Sequence of the first protein:
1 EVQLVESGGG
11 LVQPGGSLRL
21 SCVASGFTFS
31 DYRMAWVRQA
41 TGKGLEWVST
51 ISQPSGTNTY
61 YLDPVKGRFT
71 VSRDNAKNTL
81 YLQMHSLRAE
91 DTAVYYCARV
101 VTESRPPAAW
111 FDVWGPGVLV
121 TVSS

These two protein chains interact to form a complex.

Sequence of the second protein:
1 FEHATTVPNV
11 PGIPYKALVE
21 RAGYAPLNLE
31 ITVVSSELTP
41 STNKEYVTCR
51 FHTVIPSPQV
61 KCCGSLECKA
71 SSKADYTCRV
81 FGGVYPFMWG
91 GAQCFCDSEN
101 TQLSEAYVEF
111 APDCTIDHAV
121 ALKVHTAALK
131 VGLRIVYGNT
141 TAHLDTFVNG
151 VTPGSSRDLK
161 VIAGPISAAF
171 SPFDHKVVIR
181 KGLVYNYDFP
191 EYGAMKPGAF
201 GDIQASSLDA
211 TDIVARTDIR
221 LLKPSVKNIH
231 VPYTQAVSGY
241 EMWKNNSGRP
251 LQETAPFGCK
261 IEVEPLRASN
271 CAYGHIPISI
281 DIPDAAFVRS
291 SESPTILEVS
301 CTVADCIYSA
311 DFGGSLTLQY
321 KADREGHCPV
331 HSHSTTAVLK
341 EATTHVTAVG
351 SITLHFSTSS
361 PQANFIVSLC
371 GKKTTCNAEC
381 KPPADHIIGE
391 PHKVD

Contacts between the two chains:
Residue K61 in the second protein is in contact with residue S104 in the first protein (closest heavy-atom distance 4.2 Å).
Residue F95 in the second protein interacts with residue S104 in the first protein (closest heavy-atom distance 3.5 Å).
Residue K61 in the second protein interacts with residue T102 in the first protein (closest heavy-atom distance 4.9 Å).